The following describes two proteins that form a bound complex.

Sequence of chain B:
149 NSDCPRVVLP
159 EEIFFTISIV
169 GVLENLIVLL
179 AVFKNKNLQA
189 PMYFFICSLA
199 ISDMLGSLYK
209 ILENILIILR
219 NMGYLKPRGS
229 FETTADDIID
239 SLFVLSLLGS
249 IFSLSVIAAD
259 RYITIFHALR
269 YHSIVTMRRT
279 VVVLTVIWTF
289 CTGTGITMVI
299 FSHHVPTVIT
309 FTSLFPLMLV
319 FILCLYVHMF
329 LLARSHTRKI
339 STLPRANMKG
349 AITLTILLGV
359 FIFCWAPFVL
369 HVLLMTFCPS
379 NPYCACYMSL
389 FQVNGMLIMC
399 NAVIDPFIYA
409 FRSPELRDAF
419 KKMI

Sequence of chain A:
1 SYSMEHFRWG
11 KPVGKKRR

Residue-level contacts at the interface:
Residue D234 in chain B interacts with residue S1 in chain A (closest heavy-atom distance 2.9 Å).
Residue H369 in chain B is in contact with residue G10 in chain A (closest heavy-atom distance 3.1 Å).
Residue R226 in chain B interacts with residue S3 in chain A (closest heavy-atom distance 4.0 Å).
Residue D234 in chain B contacts residue M4 in chain A (closest heavy-atom distance 3.0 Å).
Residue D235 in chain B contacts residue S1 in chain A (closest heavy-atom distance 3.6 Å).
Residue V370 in chain B is in contact with residue W9 in chain A (closest heavy-atom distance 3.7 Å).
Residue Y207 in chain B is in contact with residue E5 in chain A (closest heavy-atom distance 4.0 Å).
Residue D234 in chain B contacts residue S3 in chain A (closest heavy-atom distance 2.7 Å).
Residue F389 in chain B interacts with residue F7 in chain A (closest heavy-atom distance 3.6 Å).
Residue Y207 in chain B interacts with residue F7 in chain A (closest heavy-atom distance 3.2 Å).
Residue H301 in chain B contacts residue K11 in chain A (closest heavy-atom distance 3.2 Å).
Residue D238 in chain B is in contact with residue F7 in chain A (closest heavy-atom distance 3.6 Å).
Residue P377 in chain B interacts with residue P12 in chain A (closest heavy-atom distance 3.7 Å).
Residue G393 in chain B contacts residue F7 in chain A (closest heavy-atom distance 3.6 Å).
Residue F162 in chain B contacts residue F7 in chain A (closest heavy-atom distance 3.5 Å).
Residue L214 in chain B is in contact with residue M4 in chain A (closest heavy-atom distance 3.3 Å).
Residue R154 in chain B interacts with residue K11 in chain A (closest heavy-atom distance 3.6 Å).
Residue R226 in chain B is in contact with residue Y2 in chain A (closest heavy-atom distance 3.1 Å).
Residue F366 in chain B interacts with residue R8 in chain A (closest heavy-atom distance 3.4 Å).
Residue F309 in chain B is in contact with residue W9 in chain A (closest heavy-atom distance 3.9 Å).
Residue F389 in chain B is in contact with residue G10 in chain A (closest heavy-atom distance 3.4 Å).
Residue E211 in chain B contacts residue H6 in chain A (closest heavy-atom distance 3.8 Å).
Residue F389 in chain B contacts residue R8 in chain A (closest heavy-atom distance 3.5 Å).
Residue E211 in chain B interacts with residue E5 in chain A (closest heavy-atom distance 3.2 Å).
Residue E211 in chain B is in contact with residue M4 in chain A (closest heavy-atom distance 3.2 Å).
Residue T231 in chain B contacts residue S1 in chain A (closest heavy-atom distance 3.4 Å).
Residue M386 in chain B interacts with residue P12 in chain A (closest heavy-atom distance 4.1 Å).
Residue H369 in chain B is in contact with residue W9 in chain A (closest heavy-atom distance 3.1 Å).
Residue E230 in chain B is in contact with residue S3 in chain A (closest heavy-atom distance 3.2 Å).
Residue V297 in chain B interacts with residue R8 in chain A (closest heavy-atom distance 3.7 Å).
Residue F241 in chain B interacts with residue F7 in chain A (closest heavy-atom distance 3.6 Å).
Residue M373 in chain B is in contact with residue W9 in chain A (closest heavy-atom distance 3.0 Å).
Residue M373 in chain B contacts residue P12 in chain A (closest heavy-atom distance 3.6 Å).
Residue K208 in chain B contacts residue F7 in chain A (closest heavy-atom distance 3.3 Å).
Residue S300 in chain B contacts residue W9 in chain A (closest heavy-atom distance 3.1 Å).
Residue F366 in chain B is in contact with residue F7 in chain A (closest heavy-atom distance 4.2 Å).
Residue D235 in chain B is in contact with residue R8 in chain A (closest heavy-atom distance 3.8 Å).
Residue F366 in chain B interacts with residue W9 in chain A (closest heavy-atom distance 3.8 Å).
Residue E230 in chain B is in contact with residue Y2 in chain A (closest heavy-atom distance 4.0 Å).
Residue E159 in chain B contacts residue H6 in chain A (closest heavy-atom distance 3.1 Å).
Residue K208 in chain B interacts with residue H6 in chain A (closest heavy-atom distance 4.1 Å).
Residue F162 in chain B interacts with residue H6 in chain A (closest heavy-atom distance 4.0 Å).
Residue V242 in chain B interacts with residue W9 in chain A (closest heavy-atom distance 3.7 Å).
Residue H301 in chain B contacts residue W9 in chain A (closest heavy-atom distance 3.9 Å).
Residue Y207 in chain B contacts residue H6 in chain A (closest heavy-atom distance 2.6 Å).
Residue D234 in chain B interacts with residue R8 in chain A (closest heavy-atom distance 3.0 Å).
Residue R218 in chain B is in contact with residue S3 in chain A (closest heavy-atom distance 3.3 Å).
Residue R218 in chain B contacts residue M4 in chain A (closest heavy-atom distance 3.3 Å).
Residue N212 in chain B is in contact with residue H6 in chain A (closest heavy-atom distance 3.8 Å).
Residue H301 in chain B interacts with residue V13 in chain A (closest heavy-atom distance 3.2 Å).
Residue M296 in chain B interacts with residue W9 in chain A (closest heavy-atom distance 3.9 Å).
Residue S300 in chain B interacts with residue R8 in chain A (closest heavy-atom distance 3.4 Å).
Residue V306 in chain B contacts residue W9 in chain A (closest heavy-atom distance 4.0 Å).
Residue I215 in chain B interacts with residue H6 in chain A (closest heavy-atom distance 3.6 Å).
Residue E230 in chain B is in contact with residue M4 in chain A (closest heavy-atom distance 3.4 Å).
Residue A233 in chain B is in contact with residue M4 in chain A (closest heavy-atom distance 3.4 Å).
Residue I215 in chain B interacts with residue M4 in chain A (closest heavy-atom distance 4.1 Å).
Residue Q390 in chain B is in contact with residue H6 in chain A (closest heavy-atom distance 3.5 Å).
Residue M373 in chain B interacts with residue K11 in chain A (closest heavy-atom distance 3.4 Å).
Residue D238 in chain B contacts residue R8 in chain A (closest heavy-atom distance 2.7 Å).